Sequence of protein 1:
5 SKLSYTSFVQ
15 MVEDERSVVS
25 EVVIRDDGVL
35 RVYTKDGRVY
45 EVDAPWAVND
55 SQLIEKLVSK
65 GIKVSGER

Sequence of protein 2:
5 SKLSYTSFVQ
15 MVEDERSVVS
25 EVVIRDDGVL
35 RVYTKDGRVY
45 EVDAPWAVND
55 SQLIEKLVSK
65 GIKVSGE

The following describes two proteins that form a bound complex.

Interface contacts:
Residue S63 in protein 1 is in contact with residue E17 in protein 2 (closest heavy-atom distance 4.5 Å).
Residue K67 in protein 1 is in contact with residue E19 in protein 2 (closest heavy-atom distance 3.6 Å).
Residue K64 in protein 1 contacts residue E17 in protein 2 (closest heavy-atom distance 4.4 Å).
Residue G65 in protein 1 contacts residue K64 in protein 2 (closest heavy-atom distance 4.7 Å).
Residue G65 in protein 1 contacts residue E17 in protein 2 (closest heavy-atom distance 4.0 Å).